Sequence of protein 1:
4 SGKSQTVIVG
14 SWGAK

Sequence of protein 2:
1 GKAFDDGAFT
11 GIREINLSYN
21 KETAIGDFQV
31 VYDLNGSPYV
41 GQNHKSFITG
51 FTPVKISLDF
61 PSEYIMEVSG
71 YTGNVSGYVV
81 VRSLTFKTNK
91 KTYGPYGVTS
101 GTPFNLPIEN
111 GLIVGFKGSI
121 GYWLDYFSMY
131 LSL

Contacts between the two chains:
Residue E109 in protein 2 is in contact with residue S14 in protein 1 (closest heavy-atom distance 4.3 Å).
Residue I108 in protein 2 is in contact with residue V12 in protein 1 (closest heavy-atom distance 4.6 Å).
Residue N105 in protein 2 interacts with residue W15 in protein 1 (closest heavy-atom distance 3.3 Å).
Residue L131 in protein 2 is in contact with residue V10 in protein 1 (closest heavy-atom distance 4.1 Å).
Residue E109 in protein 2 contacts residue G13 in protein 1 (closest heavy-atom distance 3.9 Å).
Residue N110 in protein 2 interacts with residue V10 in protein 1 (closest heavy-atom distance 2.9 Å).
Residue L106 in protein 2 contacts residue V12 in protein 1 (closest heavy-atom distance 3.2 Å).
Residue P107 in protein 2 contacts residue G13 in protein 1 (closest heavy-atom distance 2.5 Å).
Residue P107 in protein 2 interacts with residue W15 in protein 1 (closest heavy-atom distance 3.6 Å).
Residue N110 in protein 2 contacts residue I11 in protein 1 (closest heavy-atom distance 2.9 Å).
Residue I108 in protein 2 is in contact with residue I11 in protein 1 (closest heavy-atom distance 3.9 Å).
Residue P107 in protein 2 interacts with residue I11 in protein 1 (closest heavy-atom distance 4.9 Å).
Residue L133 in protein 2 is in contact with residue V10 in protein 1 (closest heavy-atom distance 3.4 Å).
Residue N110 in protein 2 is in contact with residue T9 in protein 1 (closest heavy-atom distance 2.8 Å).
Residue L131 in protein 2 interacts with residue V12 in protein 1 (closest heavy-atom distance 5.0 Å).
Residue N110 in protein 2 contacts residue Q8 in protein 1 (closest heavy-atom distance 4.1 Å).
Residue I108 in protein 2 is in contact with residue G13 in protein 1 (closest heavy-atom distance 4.3 Å).
Residue E109 in protein 2 is in contact with residue V12 in protein 1 (closest heavy-atom distance 4.2 Å).
Residue P107 in protein 2 is in contact with residue V12 in protein 1 (closest heavy-atom distance 3.2 Å).
Residue L106 in protein 2 interacts with residue W15 in protein 1 (closest heavy-atom distance 4.1 Å).
Residue L133 in protein 2 contacts residue Q8 in protein 1 (closest heavy-atom distance 3.3 Å).
Residue G111 in protein 2 contacts residue V10 in protein 1 (closest heavy-atom distance 4.3 Å).
Residue P107 in protein 2 interacts with residue S14 in protein 1 (closest heavy-atom distance 4.0 Å).
Residue L133 in protein 2 interacts with residue T9 in protein 1 (closest heavy-atom distance 3.6 Å).
Residue E109 in protein 2 contacts residue I11 in protein 1 (closest heavy-atom distance 2.8 Å).

These two protein chains interact to form a complex.